This data describes a binding interaction between two proteins.

Contacts between the two chains:
Residue G137 in the second protein interacts with residue N95 in the first protein (closest heavy-atom distance 2.6 Å).
Residue F132 in the second protein is in contact with residue D99 in the first protein (closest heavy-atom distance 3.3 Å).
Residue K167 in the second protein is in contact with residue A203 in the first protein (closest heavy-atom distance 3.2 Å).
Residue N139 in the second protein is in contact with residue S93 in the first protein (closest heavy-atom distance 2.8 Å).
Residue Y207 in the second protein is in contact with residue A140 in the first protein (closest heavy-atom distance 3.1 Å).
Residue N133 in the second protein is in contact with residue D99 in the first protein (closest heavy-atom distance 2.7 Å).
Residue N142 in the second protein contacts residue S89 in the first protein (closest heavy-atom distance 3.2 Å).
Residue R121 in the second protein interacts with residue P110 in the first protein (closest heavy-atom distance 3.1 Å).
Residue K167 in the second protein interacts with residue E84 in the first protein (closest heavy-atom distance 2.4 Å).
Residue G129 in the second protein interacts with residue T102 in the first protein (closest heavy-atom distance 3.3 Å).
Residue G75 in the second protein interacts with residue N160 in the first protein (closest heavy-atom distance 3.4 Å).
Residue N133 in the second protein is in contact with residue R98 in the first protein (closest heavy-atom distance 3.4 Å).
Residue Y207 in the second protein contacts residue N142 in the first protein (closest heavy-atom distance 2.7 Å).
Residue N139 in the second protein contacts residue S92 in the first protein (closest heavy-atom distance 3.3 Å).
Residue E125 in the second protein is in contact with residue F106 in the first protein (closest heavy-atom distance 2.5 Å).
Residue E215 in the second protein is in contact with residue N228 in the first protein (closest heavy-atom distance 2.7 Å).
Residue I171 in the second protein contacts residue F144 in the first protein (closest heavy-atom distance 3.4 Å).
Residue G136 in the second protein is in contact with residue N95 in the first protein (closest heavy-atom distance 3.4 Å).
Residue Q168 in the second protein contacts residue A203 in the first protein (closest heavy-atom distance 2.8 Å).
Residue F132 in the second protein is in contact with residue R98 in the first protein (closest heavy-atom distance 3.3 Å).
Residue A37 in the second protein interacts with residue V152 in the first protein (closest heavy-atom distance 2.9 Å).
Residue T143 in the second protein interacts with residue A88 in the first protein (closest heavy-atom distance 3.2 Å).
Residue S141 in the second protein contacts residue S91 in the first protein (closest heavy-atom distance 2.8 Å).
Residue Q173 in the second protein contacts residue N214 in the first protein (closest heavy-atom distance 2.7 Å).
Residue I171 in the second protein contacts residue Y207 in the first protein (closest heavy-atom distance 2.4 Å).
Residue Q168 in the second protein contacts residue R204 in the first protein (closest heavy-atom distance 3.1 Å).
Residue G129 in the second protein interacts with residue S103 in the first protein (closest heavy-atom distance 2.8 Å).
Residue E166 in the second protein contacts residue R204 in the first protein (closest heavy-atom distance 2.7 Å).
Residue I169 in the second protein interacts with residue I205 in the first protein (closest heavy-atom distance 3.3 Å).
Residue S127 in the second protein interacts with residue F104 in the first protein (closest heavy-atom distance 3.0 Å).
Residue A138 in the second protein is in contact with residue S93 in the first protein (closest heavy-atom distance 3.2 Å).
Residue A37 in the second protein interacts with residue I74 in the first protein (closest heavy-atom distance 3.3 Å).
Residue G75 in the second protein contacts residue N158 in the first protein (closest heavy-atom distance 3.1 Å).
Residue S127 in the second protein interacts with residue G105 in the first protein (closest heavy-atom distance 2.8 Å).
Residue S145 in the second protein is in contact with residue S87 in the first protein (closest heavy-atom distance 2.8 Å).
Residue G134 in the second protein is in contact with residue S97 in the first protein (closest heavy-atom distance 3.1 Å).
Residue T149 in the second protein interacts with residue T198 in the first protein (closest heavy-atom distance 2.3 Å).
Residue S131 in the second protein is in contact with residue G100 in the first protein (closest heavy-atom distance 3.2 Å).
Residue R121 in the second protein interacts with residue R111 in the first protein (closest heavy-atom distance 2.6 Å).
Residue I169 in the second protein interacts with residue N142 in the first protein (closest heavy-atom distance 3.1 Å).
Residue P29 in the second protein interacts with residue E206 in the first protein (closest heavy-atom distance 2.9 Å).
Residue P45 in the second protein interacts with residue Y60 in the first protein (closest heavy-atom distance 3.2 Å).
Residue N172 in the second protein interacts with residue Q217 in the first protein (closest heavy-atom distance 3.1 Å).
Residue L30 in the second protein is in contact with residue E206 in the first protein (closest heavy-atom distance 3.1 Å).
Residue Q168 in the second protein interacts with residue I205 in the first protein (closest heavy-atom distance 2.9 Å).
Residue E125 in the second protein contacts residue T108 in the first protein (closest heavy-atom distance 2.9 Å).
Residue K135 in the second protein contacts residue A96 in the first protein (closest heavy-atom distance 3.4 Å).
Residue Y212 in the second protein contacts residue Q217 in the first protein (closest heavy-atom distance 2.7 Å).
Residue L222 in the second protein contacts residue P231 in the first protein (closest heavy-atom distance 3.1 Å).
Residue N130 in the second protein is in contact with residue T102 in the first protein (closest heavy-atom distance 3.0 Å).
Residue E215 in the second protein interacts with residue R224 in the first protein (closest heavy-atom distance 2.8 Å).
Residue A170 in the second protein is in contact with residue I205 in the first protein (closest heavy-atom distance 2.7 Å).
Residue K135 in the second protein contacts residue S97 in the first protein (closest heavy-atom distance 2.5 Å).
Residue A170 in the second protein interacts with residue Y207 in the first protein (closest heavy-atom distance 2.9 Å).
Residue T149 in the second protein interacts with residue Q199 in the first protein (closest heavy-atom distance 3.2 Å).
Residue G128 in the second protein contacts residue S103 in the first protein (closest heavy-atom distance 3.4 Å).
Residue R69 in the second protein contacts residue R187 in the first protein (closest heavy-atom distance 3.3 Å).
Residue W221 in the second protein interacts with residue L229 in the first protein (closest heavy-atom distance 2.4 Å).
Residue T143 in the second protein is in contact with residue S89 in the first protein (closest heavy-atom distance 2.8 Å).
Residue S131 in the second protein interacts with residue K101 in the first protein (closest heavy-atom distance 3.0 Å).

Sequence of the first protein:
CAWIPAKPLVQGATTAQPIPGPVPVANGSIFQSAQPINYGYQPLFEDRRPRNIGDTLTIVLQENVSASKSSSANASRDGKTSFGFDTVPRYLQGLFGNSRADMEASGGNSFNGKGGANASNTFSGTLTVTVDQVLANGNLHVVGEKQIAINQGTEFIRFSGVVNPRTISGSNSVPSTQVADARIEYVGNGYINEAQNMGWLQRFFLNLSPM

Sequence of the second protein:
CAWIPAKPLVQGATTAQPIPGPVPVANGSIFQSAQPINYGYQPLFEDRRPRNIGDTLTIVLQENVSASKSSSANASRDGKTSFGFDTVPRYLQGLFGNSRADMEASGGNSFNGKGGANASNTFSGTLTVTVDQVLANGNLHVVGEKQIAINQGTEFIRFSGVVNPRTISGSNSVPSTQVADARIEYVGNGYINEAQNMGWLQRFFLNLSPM